The following describes two proteins that form a bound complex.

Contacts between the two chains:
Residue Q65 in the second protein contacts residue V182 in the first protein (closest heavy-atom distance 3.9 Å).
Residue H229 in the second protein interacts with residue G172 in the first protein (closest heavy-atom distance 3.8 Å).
Residue G86 in the second protein contacts residue R95 in the first protein (closest heavy-atom distance 3.7 Å).
Residue W83 in the second protein interacts with residue L122 in the first protein (closest heavy-atom distance 3.5 Å).
Residue W83 in the second protein contacts residue L98 in the first protein (closest heavy-atom distance 4.3 Å).
Residue Q62 in the second protein is in contact with residue K169 in the first protein (closest heavy-atom distance 3.6 Å).
Residue V64 in the second protein contacts residue E179 in the first protein (closest heavy-atom distance 3.7 Å).
Residue L59 in the second protein is in contact with residue K169 in the first protein (closest heavy-atom distance 3.3 Å).
Residue L66 in the second protein contacts residue T181 in the first protein (closest heavy-atom distance 3.7 Å).
Residue R219 in the second protein contacts residue L190 in the first protein (closest heavy-atom distance 4.5 Å).
Residue V64 in the second protein contacts residue T176 in the first protein (closest heavy-atom distance 4.2 Å).
Residue V64 in the second protein is in contact with residue R178 in the first protein (closest heavy-atom distance 3.2 Å).
Residue G86 in the second protein interacts with residue L87 in the first protein (closest heavy-atom distance 4.0 Å).
Residue H229 in the second protein is in contact with residue T171 in the first protein (closest heavy-atom distance 3.2 Å).
Residue T85 in the second protein interacts with residue L87 in the first protein (closest heavy-atom distance 3.9 Å).
Residue L80 in the second protein interacts with residue L122 in the first protein (closest heavy-atom distance 3.9 Å).
Residue N79 in the second protein interacts with residue V118 in the first protein (closest heavy-atom distance 4.0 Å).
Residue V64 in the second protein interacts with residue V182 in the first protein (closest heavy-atom distance 3.9 Å).
Residue V89 in the second protein contacts residue R119 in the first protein (closest heavy-atom distance 3.8 Å).
Residue W83 in the second protein contacts residue E126 in the first protein (closest heavy-atom distance 3.2 Å).
Residue R84 in the second protein is in contact with residue L87 in the first protein (closest heavy-atom distance 4.6 Å).
Residue L76 in the second protein interacts with residue S107 in the first protein (closest heavy-atom distance 3.8 Å).
Residue Y221 in the second protein is in contact with residue E179 in the first protein (closest heavy-atom distance 2.9 Å).
Residue F60 in the second protein contacts residue E166 in the first protein (closest heavy-atom distance 3.6 Å).
Residue L76 in the second protein contacts residue R103 in the first protein (closest heavy-atom distance 4.3 Å).
Residue P72 in the second protein interacts with residue Y113 in the first protein (closest heavy-atom distance 3.2 Å).
Residue I218 in the second protein interacts with residue V182 in the first protein (closest heavy-atom distance 3.7 Å).
Residue R84 in the second protein contacts residue D96 in the first protein (closest heavy-atom distance 3.5 Å).
Residue H229 in the second protein contacts residue L170 in the first protein (closest heavy-atom distance 4.4 Å).
Residue W83 in the second protein contacts residue A99 in the first protein (closest heavy-atom distance 4.3 Å).
Residue D73 in the second protein contacts residue Y113 in the first protein (closest heavy-atom distance 3.6 Å).
Residue F222 in the second protein interacts with residue V182 in the first protein (closest heavy-atom distance 4.0 Å).
Residue T215 in the second protein is in contact with residue V186 in the first protein (closest heavy-atom distance 4.0 Å).
Residue R84 in the second protein interacts with residue A99 in the first protein (closest heavy-atom distance 4.0 Å).
Residue L80 in the second protein contacts residue S102 in the first protein (closest heavy-atom distance 3.5 Å).
Residue R84 in the second protein is in contact with residue R95 in the first protein (closest heavy-atom distance 4.0 Å).
Residue F222 in the second protein contacts residue E179 in the first protein (closest heavy-atom distance 4.1 Å).
Residue Q75 in the second protein is in contact with residue Y113 in the first protein (closest heavy-atom distance 2.5 Å).
Residue Y221 in the second protein is in contact with residue K169 in the first protein (closest heavy-atom distance 3.4 Å).
Residue L76 in the second protein contacts residue A106 in the first protein (closest heavy-atom distance 3.7 Å).
Residue Y210 in the second protein is in contact with residue T181 in the first protein (closest heavy-atom distance 3.7 Å).
Residue F222 in the second protein is in contact with residue V183 in the first protein (closest heavy-atom distance 3.6 Å).
Residue I218 in the second protein contacts residue V186 in the first protein (closest heavy-atom distance 4.5 Å).
Residue Y210 in the second protein interacts with residue V182 in the first protein (closest heavy-atom distance 3.4 Å).
Residue F60 in the second protein is in contact with residue L170 in the first protein (closest heavy-atom distance 4.6 Å).
Residue V228 in the second protein interacts with residue L170 in the first protein (closest heavy-atom distance 4.5 Å).
Residue I77 in the second protein is in contact with residue R103 in the first protein (closest heavy-atom distance 3.7 Å).
Residue W83 in the second protein contacts residue D123 in the first protein (closest heavy-atom distance 2.8 Å).
Residue F208 in the second protein interacts with residue T181 in the first protein (closest heavy-atom distance 3.6 Å).
Residue Y210 in the second protein is in contact with residue G185 in the first protein (closest heavy-atom distance 3.6 Å).
Residue Y210 in the second protein contacts residue V186 in the first protein (closest heavy-atom distance 4.0 Å).
Residue Q75 in the second protein interacts with residue N114 in the first protein (closest heavy-atom distance 4.1 Å).
Residue Y210 in the second protein contacts residue K189 in the first protein (closest heavy-atom distance 2.6 Å).
Residue L225 in the second protein interacts with residue K169 in the first protein (closest heavy-atom distance 3.7 Å).
Residue W83 in the second protein is in contact with residue R95 in the first protein (closest heavy-atom distance 2.7 Å).
Residue L76 in the second protein is in contact with residue I115 in the first protein (closest heavy-atom distance 3.9 Å).
Residue W83 in the second protein contacts residue R119 in the first protein (closest heavy-atom distance 4.5 Å).
Residue F60 in the second protein interacts with residue K169 in the first protein (closest heavy-atom distance 3.7 Å).
Residue L80 in the second protein contacts residue A99 in the first protein (closest heavy-atom distance 4.0 Å).
Residue V228 in the second protein interacts with residue K169 in the first protein (closest heavy-atom distance 3.9 Å).

Sequence of the second protein:
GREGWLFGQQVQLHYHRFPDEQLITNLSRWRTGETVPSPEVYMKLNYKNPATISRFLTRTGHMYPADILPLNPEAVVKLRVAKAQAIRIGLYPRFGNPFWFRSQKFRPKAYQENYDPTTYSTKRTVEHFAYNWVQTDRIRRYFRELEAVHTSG

Sequence of the first protein:
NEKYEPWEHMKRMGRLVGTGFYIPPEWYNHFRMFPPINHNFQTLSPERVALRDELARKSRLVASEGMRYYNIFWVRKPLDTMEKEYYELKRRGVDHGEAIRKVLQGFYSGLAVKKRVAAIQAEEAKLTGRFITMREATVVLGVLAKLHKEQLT